Residue-level contacts at the interface:
Residue Y61 in protein 2 contacts residue G127 in protein 1 (closest heavy-atom distance 4.6 Å).
Residue Q43 in protein 2 contacts residue Y145 in protein 1 (closest heavy-atom distance 3.9 Å).
Residue S211 in protein 2 is in contact with residue F140 in protein 1 (closest heavy-atom distance 3.7 Å).
Residue T48 in protein 2 interacts with residue R144 in protein 1 (closest heavy-atom distance 3.5 Å).
Residue R336 in protein 2 contacts residue P130 in protein 1 (closest heavy-atom distance 3.4 Å).
Residue Y61 in protein 2 interacts with residue R126 in protein 1 (closest heavy-atom distance 3.3 Å).
Residue F58 in protein 2 contacts residue P151 in protein 1 (closest heavy-atom distance 3.2 Å).
Residue D333 in protein 2 interacts with residue Q133 in protein 1 (closest heavy-atom distance 3.0 Å).
Residue W215 in protein 2 is in contact with residue F140 in protein 1 (closest heavy-atom distance 1.6 Å).
Residue W44 in protein 2 is in contact with residue D128 in protein 1 (closest heavy-atom distance 4.0 Å).
Residue A47 in protein 2 interacts with residue R144 in protein 1 (closest heavy-atom distance 2.3 Å).
Residue L340 in protein 2 is in contact with residue F129 in protein 1 (closest heavy-atom distance 4.0 Å).
Residue A329 in protein 2 contacts residue Q133 in protein 1 (closest heavy-atom distance 4.2 Å).
Residue E32 in protein 2 is in contact with residue Y137 in protein 1 (closest heavy-atom distance 3.2 Å).
Residue A49 in protein 2 interacts with residue L152 in protein 1 (closest heavy-atom distance 4.6 Å).
Residue K24 in protein 2 is in contact with residue F140 in protein 1 (closest heavy-atom distance 1.4 Å).
Residue W215 in protein 2 is in contact with residue V139 in protein 1 (closest heavy-atom distance 0.6 Å).
Residue E216 in protein 2 interacts with residue F140 in protein 1 (closest heavy-atom distance 4.5 Å).
Residue E45 in protein 2 contacts residue R144 in protein 1 (closest heavy-atom distance 0.6 Å).
Residue E216 in protein 2 contacts residue D138 in protein 1 (closest heavy-atom distance 4.6 Å).
Residue L340 in protein 2 contacts residue P130 in protein 1 (closest heavy-atom distance 3.8 Å).
Residue W215 in protein 2 contacts residue T141 in protein 1 (closest heavy-atom distance 2.7 Å).
Residue W215 in protein 2 is in contact with residue D138 in protein 1 (closest heavy-atom distance 1.9 Å).
Residue R336 in protein 2 is in contact with residue Y145 in protein 1 (closest heavy-atom distance 2.7 Å).
Residue G46 in protein 2 is in contact with residue Y145 in protein 1 (closest heavy-atom distance 3.7 Å).
Residue A49 in protein 2 is in contact with residue P151 in protein 1 (closest heavy-atom distance 2.9 Å).
Residue E28 in protein 2 contacts residue F140 in protein 1 (closest heavy-atom distance 1.1 Å).
Residue M332 in protein 2 interacts with residue Q133 in protein 1 (closest heavy-atom distance 4.3 Å).
Residue F58 in protein 2 contacts residue D149 in protein 1 (closest heavy-atom distance 2.6 Å).
Residue M344 in protein 2 interacts with residue R126 in protein 1 (closest heavy-atom distance 3.7 Å).
Residue A50 in protein 2 contacts residue G127 in protein 1 (closest heavy-atom distance 4.1 Å).
Residue A50 in protein 2 interacts with residue P151 in protein 1 (closest heavy-atom distance 4.5 Å).
Residue D333 in protein 2 is in contact with residue G132 in protein 1 (closest heavy-atom distance 4.1 Å).
Residue K29 in protein 2 contacts residue Q133 in protein 1 (closest heavy-atom distance 3.1 Å).
Residue W44 in protein 2 interacts with residue Y145 in protein 1 (closest heavy-atom distance 3.8 Å).
Residue A47 in protein 2 contacts residue Y145 in protein 1 (closest heavy-atom distance 3.4 Å).
Residue E216 in protein 2 is in contact with residue V139 in protein 1 (closest heavy-atom distance 2.6 Å).
Residue F58 in protein 2 contacts residue L152 in protein 1 (closest heavy-atom distance 4.3 Å).
Residue W44 in protein 2 interacts with residue R144 in protein 1 (closest heavy-atom distance 2.6 Å).
Residue E216 in protein 2 contacts residue R144 in protein 1 (closest heavy-atom distance 3.4 Å).
Residue E45 in protein 2 is in contact with residue Y145 in protein 1 (closest heavy-atom distance 3.6 Å).
Residue L340 in protein 2 contacts residue D128 in protein 1 (closest heavy-atom distance 4.0 Å).
Residue A50 in protein 2 is in contact with residue D149 in protein 1 (closest heavy-atom distance 3.2 Å).
Residue D333 in protein 2 contacts residue V131 in protein 1 (closest heavy-atom distance 4.3 Å).
Residue E28 in protein 2 interacts with residue D138 in protein 1 (closest heavy-atom distance 4.2 Å).
Residue G51 in protein 2 interacts with residue D149 in protein 1 (closest heavy-atom distance 3.0 Å).
Residue A49 in protein 2 contacts residue D149 in protein 1 (closest heavy-atom distance 2.3 Å).
Residue Y61 in protein 2 is in contact with residue D128 in protein 1 (closest heavy-atom distance 3.4 Å).
Residue L337 in protein 2 contacts residue P130 in protein 1 (closest heavy-atom distance 4.3 Å).
Residue R336 in protein 2 contacts residue Y137 in protein 1 (closest heavy-atom distance 4.3 Å).
Residue E216 in protein 2 contacts residue S142 in protein 1 (closest heavy-atom distance 3.9 Å).
Residue A47 in protein 2 interacts with residue G127 in protein 1 (closest heavy-atom distance 4.2 Å).
Residue K29 in protein 2 is in contact with residue Y137 in protein 1 (closest heavy-atom distance 4.0 Å).
Residue F58 in protein 2 is in contact with residue I153 in protein 1 (closest heavy-atom distance 3.9 Å).
Residue F58 in protein 2 is in contact with residue L150 in protein 1 (closest heavy-atom distance 2.2 Å).
Residue G51 in protein 2 interacts with residue G148 in protein 1 (closest heavy-atom distance 4.1 Å).
Residue G46 in protein 2 interacts with residue R144 in protein 1 (closest heavy-atom distance 0.6 Å).
Residue E28 in protein 2 is in contact with residue V139 in protein 1 (closest heavy-atom distance 3.4 Å).
Residue G46 in protein 2 contacts residue S142 in protein 1 (closest heavy-atom distance 4.1 Å).
Residue E216 in protein 2 interacts with residue T141 in protein 1 (closest heavy-atom distance 3.2 Å).

Sequence of protein 1:
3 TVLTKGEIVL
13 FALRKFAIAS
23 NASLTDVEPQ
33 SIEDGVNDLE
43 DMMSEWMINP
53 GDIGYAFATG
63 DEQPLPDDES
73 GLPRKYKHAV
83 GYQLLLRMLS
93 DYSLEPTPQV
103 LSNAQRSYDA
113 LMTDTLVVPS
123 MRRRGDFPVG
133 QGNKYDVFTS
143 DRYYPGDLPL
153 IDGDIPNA

This data describes a binding interaction between two proteins.

Sequence of protein 2:
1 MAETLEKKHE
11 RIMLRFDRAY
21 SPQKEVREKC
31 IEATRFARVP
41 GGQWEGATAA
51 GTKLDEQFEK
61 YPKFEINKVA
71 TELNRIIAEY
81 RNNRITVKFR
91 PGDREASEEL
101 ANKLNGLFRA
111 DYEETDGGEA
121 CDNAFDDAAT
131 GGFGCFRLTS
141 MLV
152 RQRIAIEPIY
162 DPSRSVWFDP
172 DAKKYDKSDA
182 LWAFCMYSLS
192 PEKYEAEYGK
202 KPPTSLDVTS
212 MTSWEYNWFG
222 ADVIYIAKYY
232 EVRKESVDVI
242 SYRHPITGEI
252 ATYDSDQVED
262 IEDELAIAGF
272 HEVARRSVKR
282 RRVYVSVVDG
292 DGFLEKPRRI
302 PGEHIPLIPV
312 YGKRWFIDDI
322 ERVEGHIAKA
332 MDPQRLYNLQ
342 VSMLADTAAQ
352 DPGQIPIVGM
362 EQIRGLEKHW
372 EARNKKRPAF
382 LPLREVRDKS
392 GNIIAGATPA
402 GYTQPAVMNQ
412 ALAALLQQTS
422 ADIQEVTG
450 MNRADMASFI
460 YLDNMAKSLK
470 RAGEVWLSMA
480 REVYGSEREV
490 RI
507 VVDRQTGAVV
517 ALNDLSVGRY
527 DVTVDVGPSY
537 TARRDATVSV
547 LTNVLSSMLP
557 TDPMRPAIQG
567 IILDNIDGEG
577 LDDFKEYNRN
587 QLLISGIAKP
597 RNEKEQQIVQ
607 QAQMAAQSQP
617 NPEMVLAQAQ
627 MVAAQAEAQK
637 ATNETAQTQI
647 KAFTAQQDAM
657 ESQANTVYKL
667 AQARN